These two protein chains interact to form a complex.

Contacts between the two chains:
Residue V44 in the first protein interacts with residue S38 in the second protein (closest heavy-atom distance 4.2 Å).
Residue L51 in the first protein is in contact with residue L7 in the second protein (closest heavy-atom distance 4.6 Å).
Residue L14 in the first protein is in contact with residue V56 in the second protein (closest heavy-atom distance 3.6 Å).
Residue F50 in the first protein contacts residue V21 in the second protein (closest heavy-atom distance 3.5 Å).
Residue V44 in the first protein is in contact with residue P42 in the second protein (closest heavy-atom distance 3.8 Å).
Residue K46 in the first protein is in contact with residue M25 in the second protein (closest heavy-atom distance 3.2 Å).
Residue E10 in the first protein interacts with residue V56 in the second protein (closest heavy-atom distance 4.3 Å).
Residue Y47 in the first protein interacts with residue I35 in the second protein (closest heavy-atom distance 3.8 Å).
Residue L7 in the first protein is in contact with residue Y47 in the second protein (closest heavy-atom distance 3.8 Å).
Residue V44 in the first protein contacts residue A41 in the second protein (closest heavy-atom distance 4.4 Å).
Residue I35 in the first protein contacts residue Y47 in the second protein (closest heavy-atom distance 4.2 Å).
Residue R52 in the first protein interacts with residue R52 in the second protein (closest heavy-atom distance 3.1 Å).
Residue V56 in the first protein is in contact with residue L14 in the second protein (closest heavy-atom distance 3.5 Å).
Residue Y47 in the first protein is in contact with residue M25 in the second protein (closest heavy-atom distance 3.5 Å).
Residue V43 in the first protein is in contact with residue I35 in the second protein (closest heavy-atom distance 3.8 Å).
Residue M25 in the first protein interacts with residue V43 in the second protein (closest heavy-atom distance 4.4 Å).
Residue A49 in the first protein interacts with residue F62 in the second protein (closest heavy-atom distance 4.3 Å).
Residue V56 in the first protein interacts with residue E10 in the second protein (closest heavy-atom distance 3.0 Å).
Residue D57 in the first protein contacts residue E10 in the second protein (closest heavy-atom distance 4.2 Å).
Residue N59 in the first protein contacts residue R52 in the second protein (closest heavy-atom distance 3.5 Å).
Residue V45 in the first protein contacts residue V44 in the second protein (closest heavy-atom distance 4.5 Å).
Residue V44 in the first protein is in contact with residue I35 in the second protein (closest heavy-atom distance 4.0 Å).
Residue I35 in the first protein is in contact with residue V44 in the second protein (closest heavy-atom distance 4.2 Å).
Residue V45 in the first protein interacts with residue F62 in the second protein (closest heavy-atom distance 3.7 Å).
Residue M25 in the first protein is in contact with residue F50 in the second protein (closest heavy-atom distance 3.8 Å).
Residue V43 in the first protein is in contact with residue I27 in the second protein (closest heavy-atom distance 3.9 Å).
Residue M25 in the first protein contacts residue K46 in the second protein (closest heavy-atom distance 3.7 Å).
Residue L51 in the first protein interacts with residue E10 in the second protein (closest heavy-atom distance 3.9 Å).
Residue E24 in the first protein contacts residue F50 in the second protein (closest heavy-atom distance 3.6 Å).
Residue V43 in the first protein is in contact with residue M25 in the second protein (closest heavy-atom distance 4.0 Å).
Residue Y47 in the first protein contacts residue L7 in the second protein (closest heavy-atom distance 3.7 Å).
Residue L3 in the first protein interacts with residue I65 in the second protein (closest heavy-atom distance 4.5 Å).
Residue I35 in the first protein is in contact with residue V43 in the second protein (closest heavy-atom distance 3.7 Å).
Residue V21 in the first protein interacts with residue F50 in the second protein (closest heavy-atom distance 4.1 Å).
Residue M25 in the first protein is in contact with residue Y47 in the second protein (closest heavy-atom distance 3.6 Å).
Residue V45 in the first protein is in contact with residue V45 in the second protein (closest heavy-atom distance 3.7 Å).
Residue L14 in the first protein is in contact with residue L51 in the second protein (closest heavy-atom distance 3.8 Å).
Residue Y47 in the first protein interacts with residue V21 in the second protein (closest heavy-atom distance 4.5 Å).
Residue L51 in the first protein contacts residue L16 in the second protein (closest heavy-atom distance 4.5 Å).
Residue E6 in the first protein interacts with residue L61 in the second protein (closest heavy-atom distance 3.3 Å).
Residue P42 in the first protein is in contact with residue P42 in the second protein (closest heavy-atom distance 4.3 Å).
Residue L51 in the first protein interacts with residue L14 in the second protein (closest heavy-atom distance 4.1 Å).
Residue F62 in the first protein interacts with residue V45 in the second protein (closest heavy-atom distance 3.9 Å).
Residue L61 in the first protein interacts with residue E6 in the second protein (closest heavy-atom distance 3.4 Å).
Residue Y47 in the first protein is in contact with residue R11 in the second protein (closest heavy-atom distance 3.2 Å).
Residue L16 in the first protein interacts with residue L51 in the second protein (closest heavy-atom distance 4.0 Å).
Residue I27 in the first protein interacts with residue V43 in the second protein (closest heavy-atom distance 4.3 Å).
Residue R13 in the first protein contacts residue V56 in the second protein (closest heavy-atom distance 4.5 Å).
Residue L61 in the first protein contacts residue L3 in the second protein (closest heavy-atom distance 3.6 Å).
Residue I48 in the first protein interacts with residue V45 in the second protein (closest heavy-atom distance 4.3 Å).
Residue L16 in the first protein interacts with residue K54 in the second protein (closest heavy-atom distance 3.8 Å).
Residue L32 in the first protein is in contact with residue Y47 in the second protein (closest heavy-atom distance 3.9 Å).
Residue R11 in the first protein is in contact with residue Y47 in the second protein (closest heavy-atom distance 3.7 Å).
Residue K54 in the first protein contacts residue L14 in the second protein (closest heavy-atom distance 3.6 Å).
Residue V21 in the first protein contacts residue Y47 in the second protein (closest heavy-atom distance 4.2 Å).
Residue E10 in the first protein is in contact with residue L51 in the second protein (closest heavy-atom distance 3.4 Å).
Residue E10 in the first protein contacts residue Y47 in the second protein (closest heavy-atom distance 3.5 Å).
Residue L14 in the first protein is in contact with residue K54 in the second protein (closest heavy-atom distance 3.8 Å).
Residue Y47 in the first protein is in contact with residue L32 in the second protein (closest heavy-atom distance 3.6 Å).
Residue F50 in the first protein interacts with residue E24 in the second protein (closest heavy-atom distance 3.3 Å).

Sequence of the second protein:
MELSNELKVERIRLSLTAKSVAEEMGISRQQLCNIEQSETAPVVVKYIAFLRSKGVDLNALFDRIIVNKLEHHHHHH

Sequence of the first protein:
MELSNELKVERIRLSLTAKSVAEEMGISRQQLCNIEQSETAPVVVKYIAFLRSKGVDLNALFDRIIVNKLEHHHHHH